Sequence of chain B:
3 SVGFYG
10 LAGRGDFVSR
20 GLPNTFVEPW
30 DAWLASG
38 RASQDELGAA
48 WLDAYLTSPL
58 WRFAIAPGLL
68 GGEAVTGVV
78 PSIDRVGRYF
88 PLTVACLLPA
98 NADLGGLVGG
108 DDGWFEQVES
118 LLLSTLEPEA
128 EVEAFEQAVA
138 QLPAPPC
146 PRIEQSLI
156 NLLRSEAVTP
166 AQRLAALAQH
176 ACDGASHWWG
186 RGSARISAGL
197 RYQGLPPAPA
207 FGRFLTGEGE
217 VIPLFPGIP

Interface contacts:
Residue C177 in chain B interacts with residue L172 in chain A (closest heavy-atom distance 3.5 Å).
Residue I218 in chain B contacts residue S151 in chain A (closest heavy-atom distance 3.3 Å).
Residue R197 in chain B contacts residue H175 in chain A (closest heavy-atom distance 3.4 Å).
Residue P203 in chain B interacts with residue N156 in chain A (closest heavy-atom distance 3.5 Å).
Residue L195 in chain B contacts residue R159 in chain A (closest heavy-atom distance 3.4 Å).
Residue R209 in chain B interacts with residue S154 in chain A (closest heavy-atom distance 3.6 Å).
Residue L220 in chain B is in contact with residue Q150 in chain A (closest heavy-atom distance 3.0 Å).
Residue E216 in chain B is in contact with residue S154 in chain A (closest heavy-atom distance 3.0 Å).
Residue P165 in chain B interacts with residue G106 in chain A (closest heavy-atom distance 3.5 Å).
Residue V105 in chain B is in contact with residue R168 in chain A (closest heavy-atom distance 2.8 Å).
Residue F221 in chain B is in contact with residue R147 in chain A (closest heavy-atom distance 3.3 Å).
Residue Y198 in chain B interacts with residue L157 in chain A (closest heavy-atom distance 3.5 Å).
Residue G223 in chain B interacts with residue E149 in chain A (closest heavy-atom distance 3.3 Å).
Residue I218 in chain B interacts with residue L152 in chain A (closest heavy-atom distance 2.8 Å).
Residue H175 in chain B is in contact with residue R197 in chain A (closest heavy-atom distance 3.2 Å).
Residue L157 in chain B contacts residue Y198 in chain A (closest heavy-atom distance 3.2 Å).
Residue V163 in chain B interacts with residue A193 in chain A (closest heavy-atom distance 3.6 Å).
Residue I153 in chain B interacts with residue R209 in chain A (closest heavy-atom distance 2.9 Å).
Residue R168 in chain B is in contact with residue W184 in chain A (closest heavy-atom distance 3.4 Å).
Residue V217 in chain B contacts residue L152 in chain A (closest heavy-atom distance 3.5 Å).
Residue R159 in chain B contacts residue L195 in chain A (closest heavy-atom distance 3.3 Å).
Residue R168 in chain B contacts residue V105 in chain A (closest heavy-atom distance 2.8 Å).
Residue D109 in chain B interacts with residue R168 in chain A (closest heavy-atom distance 2.9 Å).
Residue A173 in chain B is in contact with residue L169 in chain A (closest heavy-atom distance 3.6 Å).
Residue A193 in chain B is in contact with residue V163 in chain A (closest heavy-atom distance 3.5 Å).
Residue R209 in chain B is in contact with residue I153 in chain A (closest heavy-atom distance 3.4 Å).
Residue E216 in chain B is in contact with residue L152 in chain A (closest heavy-atom distance 3.4 Å).
Residue L220 in chain B is in contact with residue L158 in chain A (closest heavy-atom distance 3.5 Å).
Residue S160 in chain B contacts residue L195 in chain A (closest heavy-atom distance 2.8 Å).
Residue W184 in chain B contacts residue R168 in chain A (closest heavy-atom distance 3.5 Å).
Residue F221 in chain B contacts residue E149 in chain A (closest heavy-atom distance 3.2 Å).
Residue G106 in chain B contacts residue P165 in chain A (closest heavy-atom distance 3.4 Å).
Residue R209 in chain B interacts with residue L157 in chain A (closest heavy-atom distance 3.5 Å).
Residue N156 in chain B contacts residue R209 in chain A (closest heavy-atom distance 3.3 Å).
Residue H182 in chain B contacts residue L172 in chain A (closest heavy-atom distance 3.6 Å).
Residue G107 in chain B interacts with residue P165 in chain A (closest heavy-atom distance 3.3 Å).
Residue R159 in chain B interacts with residue A193 in chain A (closest heavy-atom distance 2.8 Å).
Residue D109 in chain B interacts with residue P165 in chain A (closest heavy-atom distance 3.5 Å).
Residue A176 in chain B interacts with residue L172 in chain A (closest heavy-atom distance 3.1 Å).
Residue G194 in chain B interacts with residue A162 in chain A (closest heavy-atom distance 3.5 Å).
Residue L157 in chain B interacts with residue R197 in chain A (closest heavy-atom distance 3.6 Å).
Residue F221 in chain B interacts with residue Q150 in chain A (closest heavy-atom distance 3.1 Å).
Residue R159 in chain B interacts with residue G194 in chain A (closest heavy-atom distance 3.5 Å).
Residue E216 in chain B contacts residue I153 in chain A (closest heavy-atom distance 3.4 Å).
Residue R197 in chain B is in contact with residue L158 in chain A (closest heavy-atom distance 3.0 Å).
Residue Y198 in chain B is in contact with residue N156 in chain A (closest heavy-atom distance 3.3 Å).
Residue R159 in chain B contacts residue S192 in chain A (closest heavy-atom distance 3.2 Å).
Residue A162 in chain B contacts residue G194 in chain A (closest heavy-atom distance 3.5 Å).
Residue L157 in chain B contacts residue R209 in chain A (closest heavy-atom distance 3.5 Å).
Residue L195 in chain B contacts residue S160 in chain A (closest heavy-atom distance 2.9 Å).
Residue I224 in chain B is in contact with residue P146 in chain A (closest heavy-atom distance 3.3 Å).
Residue G102 in chain B is in contact with residue L169 in chain A (closest heavy-atom distance 3.5 Å).
Residue L172 in chain B is in contact with residue C177 in chain A (closest heavy-atom distance 3.5 Å).
Residue P165 in chain B interacts with residue G107 in chain A (closest heavy-atom distance 3.2 Å).
Residue L172 in chain B is in contact with residue A176 in chain A (closest heavy-atom distance 3.1 Å).
Residue L158 in chain B contacts residue R197 in chain A (closest heavy-atom distance 2.9 Å).
Residue R209 in chain B is in contact with residue N156 in chain A (closest heavy-atom distance 2.5 Å).
Residue N156 in chain B interacts with residue R197 in chain A (closest heavy-atom distance 3.5 Å).
Residue S192 in chain B interacts with residue R159 in chain A (closest heavy-atom distance 2.7 Å).
Residue R168 in chain B is in contact with residue D109 in chain A (closest heavy-atom distance 3.0 Å).

The following describes two proteins that form a bound complex.

Sequence of chain A:
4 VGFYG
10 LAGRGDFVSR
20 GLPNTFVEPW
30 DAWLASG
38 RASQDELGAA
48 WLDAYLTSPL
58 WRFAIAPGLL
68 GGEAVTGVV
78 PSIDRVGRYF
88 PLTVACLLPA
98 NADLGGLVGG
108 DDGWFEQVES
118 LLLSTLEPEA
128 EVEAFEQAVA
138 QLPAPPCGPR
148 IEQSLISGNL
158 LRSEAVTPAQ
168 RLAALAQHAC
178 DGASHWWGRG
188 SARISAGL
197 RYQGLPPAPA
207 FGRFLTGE